Sequence of chain B:
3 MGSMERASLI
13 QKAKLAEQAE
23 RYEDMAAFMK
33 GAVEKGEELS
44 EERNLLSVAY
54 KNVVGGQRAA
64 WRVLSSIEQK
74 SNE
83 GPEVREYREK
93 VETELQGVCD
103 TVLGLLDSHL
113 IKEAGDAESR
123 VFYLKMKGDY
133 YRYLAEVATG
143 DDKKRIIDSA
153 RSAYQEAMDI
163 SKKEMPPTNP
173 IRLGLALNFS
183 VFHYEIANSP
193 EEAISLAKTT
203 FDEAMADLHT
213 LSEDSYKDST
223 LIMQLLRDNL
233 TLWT

These two protein chains interact to form a complex.

Contacts between the two chains:
Residue E19 in chain B interacts with residue S13 in chain A (closest heavy-atom distance 2.7 Å).
Residue S50 in chain B is in contact with residue G10 in chain A (closest heavy-atom distance 4.6 Å).
Residue V183 in chain B interacts with residue A5 in chain A (closest heavy-atom distance 4.7 Å).
Residue G176 in chain B interacts with residue I8 in chain A (closest heavy-atom distance 3.7 Å).
Residue V51 in chain B interacts with residue R12 in chain A (closest heavy-atom distance 4.1 Å).
Residue Y186 in chain B interacts with residue A5 in chain A (closest heavy-atom distance 4.9 Å).
Residue I224 in chain B contacts residue I8 in chain A (closest heavy-atom distance 4.1 Å).
Residue N180 in chain B is in contact with residue I8 in chain A (closest heavy-atom distance 2.9 Å).
Residue L48 in chain B is in contact with residue S13 in chain A (closest heavy-atom distance 3.8 Å).
Residue N231 in chain B interacts with residue A5 in chain A (closest heavy-atom distance 3.7 Å).
Residue K54 in chain B contacts residue P9 in chain A (closest heavy-atom distance 4.0 Å).
Residue Y24 in chain B contacts residue R11 in chain A (closest heavy-atom distance 3.8 Å).
Residue E19 in chain B contacts residue R11 in chain A (closest heavy-atom distance 4.5 Å).
Residue W235 in chain B interacts with residue A5 in chain A (closest heavy-atom distance 3.5 Å).
Residue L179 in chain B contacts residue I8 in chain A (closest heavy-atom distance 3.6 Å).
Residue V51 in chain B interacts with residue S13 in chain A (closest heavy-atom distance 3.5 Å).
Residue E187 in chain B is in contact with residue A5 in chain A (closest heavy-atom distance 3.2 Å).
Residue E19 in chain B interacts with residue R12 in chain A (closest heavy-atom distance 3.7 Å).
Residue L234 in chain B interacts with residue A5 in chain A (closest heavy-atom distance 3.2 Å).
Residue N55 in chain B interacts with residue R12 in chain A (closest heavy-atom distance 4.9 Å).
Residue N231 in chain B is in contact with residue G6 in chain A (closest heavy-atom distance 2.9 Å).
Residue K54 in chain B is in contact with residue G10 in chain A (closest heavy-atom distance 3.6 Å).
Residue N55 in chain B is in contact with residue R11 in chain A (closest heavy-atom distance 3.0 Å).
Residue V51 in chain B interacts with residue G10 in chain A (closest heavy-atom distance 3.7 Å).
Residue N47 in chain B interacts with residue S13 in chain A (closest heavy-atom distance 3.5 Å).
Residue N55 in chain B is in contact with residue G10 in chain A (closest heavy-atom distance 4.5 Å).
Residue K127 in chain B is in contact with residue I8 in chain A (closest heavy-atom distance 3.9 Å).
Residue K54 in chain B contacts residue I8 in chain A (closest heavy-atom distance 3.9 Å).
Residue V51 in chain B interacts with residue R11 in chain A (closest heavy-atom distance 3.6 Å).
Residue L179 in chain B is in contact with residue G6 in chain A (closest heavy-atom distance 3.9 Å).
Residue L227 in chain B contacts residue I8 in chain A (closest heavy-atom distance 4.3 Å).
Residue L227 in chain B interacts with residue P9 in chain A (closest heavy-atom distance 3.7 Å).
Residue V183 in chain B is in contact with residue G6 in chain A (closest heavy-atom distance 3.5 Å).

Sequence of chain A:
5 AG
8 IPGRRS